Sequence of protein 2:
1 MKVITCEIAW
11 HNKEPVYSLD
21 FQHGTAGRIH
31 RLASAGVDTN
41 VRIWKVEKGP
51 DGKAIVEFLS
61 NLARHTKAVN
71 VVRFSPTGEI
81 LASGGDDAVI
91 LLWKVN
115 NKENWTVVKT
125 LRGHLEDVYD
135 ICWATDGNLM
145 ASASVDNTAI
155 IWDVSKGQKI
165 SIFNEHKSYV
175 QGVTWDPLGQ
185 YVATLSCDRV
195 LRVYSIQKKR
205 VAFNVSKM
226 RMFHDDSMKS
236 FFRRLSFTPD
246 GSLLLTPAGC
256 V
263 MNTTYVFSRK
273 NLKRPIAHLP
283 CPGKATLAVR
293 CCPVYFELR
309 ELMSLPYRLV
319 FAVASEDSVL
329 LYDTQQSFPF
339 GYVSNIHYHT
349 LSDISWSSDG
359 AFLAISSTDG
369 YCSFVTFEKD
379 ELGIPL

The following describes two proteins that form a bound complex.

Sequence of protein 1:
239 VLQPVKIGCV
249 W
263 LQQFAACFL

Residue-level contacts at the interface:
Residue S342 in protein 2 interacts with residue V243 in protein 1 (closest heavy-atom distance 4.8 Å).
Residue I278 in protein 2 interacts with residue L271 in protein 1 (closest heavy-atom distance 5.0 Å).
Residue H280 in protein 2 is in contact with residue C269 in protein 1 (closest heavy-atom distance 4.0 Å).
Residue Y340 in protein 2 contacts residue I245 in protein 1 (closest heavy-atom distance 4.7 Å).